The following describes two proteins that form a bound complex.

Sequence of protein 2:
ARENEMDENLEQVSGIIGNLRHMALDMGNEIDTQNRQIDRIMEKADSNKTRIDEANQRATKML

Interface contacts:
Residue G34 in protein 1 contacts residue M23 in protein 2 (closest heavy-atom distance 3.7 Å).
Residue S30 in protein 1 contacts residue L20 in protein 2 (closest heavy-atom distance 3.7 Å).
Residue L17 in protein 1 contacts residue M6 in protein 2 (closest heavy-atom distance 3.8 Å).
Residue M55 in protein 1 is in contact with residue N48 in protein 2 (closest heavy-atom distance 3.0 Å).
Residue R21 in protein 1 is in contact with residue E5 in protein 2 (closest heavy-atom distance 2.8 Å).
Residue M23 in protein 1 contacts residue V13 in protein 2 (closest heavy-atom distance 3.9 Å).
Residue M62 in protein 1 contacts residue R51 in protein 2 (closest heavy-atom distance 4.1 Å).
Residue N56 in protein 1 contacts residue K44 in protein 2 (closest heavy-atom distance 2.5 Å).
Residue L41 in protein 1 is in contact with residue I31 in protein 2 (closest heavy-atom distance 3.9 Å).
Residue T20 in protein 1 is in contact with residue N9 in protein 2 (closest heavy-atom distance 3.4 Å).
Residue L17 in protein 1 is in contact with residue E5 in protein 2 (closest heavy-atom distance 3.8 Å).
Residue E52 in protein 1 contacts residue Q37 in protein 2 (closest heavy-atom distance 3.1 Å).
Residue L69 in protein 1 interacts with residue M62 in protein 2 (closest heavy-atom distance 3.8 Å).
Residue M62 in protein 1 interacts with residue I52 in protein 2 (closest heavy-atom distance 3.9 Å).
Residue L17 in protein 1 interacts with residue R2 in protein 2 (closest heavy-atom distance 3.9 Å).
Residue E52 in protein 1 is in contact with residue K44 in protein 2 (closest heavy-atom distance 3.8 Å).
Residue N59 in protein 1 contacts residue N48 in protein 2 (closest heavy-atom distance 3.2 Å).
Residue G73 in protein 1 interacts with residue M62 in protein 2 (closest heavy-atom distance 4.0 Å).
Residue M55 in protein 1 is in contact with residue K44 in protein 2 (closest heavy-atom distance 3.8 Å).
Residue L48 in protein 1 contacts residue I38 in protein 2 (closest heavy-atom distance 4.0 Å).
Residue L69 in protein 1 contacts residue A55 in protein 2 (closest heavy-atom distance 4.1 Å).
Residue G45 in protein 1 contacts residue Q34 in protein 2 (closest heavy-atom distance 3.7 Å).
Residue L24 in protein 1 contacts residue I16 in protein 2 (closest heavy-atom distance 4.1 Å).
Residue V27 in protein 1 is in contact with residue I16 in protein 2 (closest heavy-atom distance 3.5 Å).
Residue D10 in protein 1 contacts residue R2 in protein 2 (closest heavy-atom distance 3.1 Å).
Residue T37 in protein 1 is in contact with residue M27 in protein 2 (closest heavy-atom distance 4.1 Å).
Residue L48 in protein 1 contacts residue Q37 in protein 2 (closest heavy-atom distance 3.5 Å).
Residue L69 in protein 1 is in contact with residue R58 in protein 2 (closest heavy-atom distance 3.6 Å).
Residue L48 in protein 1 contacts residue Q34 in protein 2 (closest heavy-atom distance 4.0 Å).
Residue D14 in protein 1 contacts residue R2 in protein 2 (closest heavy-atom distance 3.1 Å).
Residue L38 in protein 1 contacts residue M27 in protein 2 (closest heavy-atom distance 3.9 Å).
Residue K31 in protein 1 contacts residue L20 in protein 2 (closest heavy-atom distance 3.5 Å).
Residue L24 in protein 1 is in contact with residue V13 in protein 2 (closest heavy-atom distance 3.8 Å).
Residue L41 in protein 1 contacts residue Q34 in protein 2 (closest heavy-atom distance 2.7 Å).
Residue M55 in protein 1 contacts residue A45 in protein 2 (closest heavy-atom distance 4.0 Å).
Residue R21 in protein 1 is in contact with residue N9 in protein 2 (closest heavy-atom distance 3.9 Å).
Residue L24 in protein 1 interacts with residue Q12 in protein 2 (closest heavy-atom distance 3.5 Å).
Residue M62 in protein 1 contacts residue A55 in protein 2 (closest heavy-atom distance 3.4 Å).
Residue E66 in protein 1 is in contact with residue R58 in protein 2 (closest heavy-atom distance 3.4 Å).
Residue I35 in protein 1 is in contact with residue M23 in protein 2 (closest heavy-atom distance 3.8 Å).
Residue A13 in protein 1 is in contact with residue M6 in protein 2 (closest heavy-atom distance 3.5 Å).
Residue I58 in protein 1 interacts with residue N48 in protein 2 (closest heavy-atom distance 3.6 Å).
Residue K31 in protein 1 is in contact with residue M23 in protein 2 (closest heavy-atom distance 3.7 Å).
Residue T20 in protein 1 contacts residue M6 in protein 2 (closest heavy-atom distance 3.7 Å).
Residue T20 in protein 1 interacts with residue L10 in protein 2 (closest heavy-atom distance 4.1 Å).
Residue M55 in protein 1 is in contact with residue I41 in protein 2 (closest heavy-atom distance 4.1 Å).
Residue A13 in protein 1 interacts with residue R2 in protein 2 (closest heavy-atom distance 3.2 Å).
Residue V51 in protein 1 interacts with residue I41 in protein 2 (closest heavy-atom distance 3.8 Å).
Residue L48 in protein 1 contacts residue I41 in protein 2 (closest heavy-atom distance 3.7 Å).
Residue E52 in protein 1 is in contact with residue I41 in protein 2 (closest heavy-atom distance 3.8 Å).
Residue L24 in protein 1 contacts residue N9 in protein 2 (closest heavy-atom distance 3.7 Å).
Residue E52 in protein 1 contacts residue R40 in protein 2 (closest heavy-atom distance 3.1 Å).
Residue L72 in protein 1 interacts with residue M62 in protein 2 (closest heavy-atom distance 3.4 Å).
Residue K70 in protein 1 interacts with residue R58 in protein 2 (closest heavy-atom distance 3.9 Å).
Residue E28 in protein 1 interacts with residue I16 in protein 2 (closest heavy-atom distance 3.2 Å).
Residue N59 in protein 1 is in contact with residue R51 in protein 2 (closest heavy-atom distance 3.5 Å).
Residue V27 in protein 1 is in contact with residue I17 in protein 2 (closest heavy-atom distance 3.9 Å).
Residue D49 in protein 1 is in contact with residue Q37 in protein 2 (closest heavy-atom distance 2.8 Å).
Residue S16 in protein 1 is in contact with residue M6 in protein 2 (closest heavy-atom distance 3.9 Å).
Residue K63 in protein 1 contacts residue R51 in protein 2 (closest heavy-atom distance 3.5 Å).

Sequence of protein 1:
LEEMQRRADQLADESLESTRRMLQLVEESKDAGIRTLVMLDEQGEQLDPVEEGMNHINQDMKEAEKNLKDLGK